Sequence of the second protein:
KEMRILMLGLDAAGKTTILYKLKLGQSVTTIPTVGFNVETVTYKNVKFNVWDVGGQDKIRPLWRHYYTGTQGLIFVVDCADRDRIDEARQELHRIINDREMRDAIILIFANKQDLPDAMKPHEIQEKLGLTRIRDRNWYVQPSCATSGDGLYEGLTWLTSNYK

Residue-level contacts at the interface:
Residue N94 in the first protein interacts with residue G46 in the second protein (closest heavy-atom distance 3.8 Å).
Residue L165 in the first protein contacts residue I70 in the second protein (closest heavy-atom distance 4.1 Å).
Residue Y31 in the first protein is in contact with residue T41 in the second protein (closest heavy-atom distance 3.5 Å).
Residue S123 in the first protein is in contact with residue V49 in the second protein (closest heavy-atom distance 4.0 Å).
Residue I40 in the first protein is in contact with residue Q67 in the second protein (closest heavy-atom distance 3.6 Å).
Residue L165 in the first protein is in contact with residue K69 in the second protein (closest heavy-atom distance 3.9 Å).
Residue F32 in the first protein interacts with residue T41 in the second protein (closest heavy-atom distance 3.9 Å).
Residue Y151 in the first protein contacts residue F47 in the second protein (closest heavy-atom distance 3.8 Å).
Residue M38 in the first protein is in contact with residue V45 in the second protein (closest heavy-atom distance 3.6 Å).
Residue D161 in the first protein contacts residue L73 in the second protein (closest heavy-atom distance 3.9 Å).
Residue Y150 in the first protein interacts with residue E50 in the second protein (closest heavy-atom distance 4.2 Å).
Residue F32 in the first protein contacts residue I42 in the second protein (closest heavy-atom distance 3.8 Å).
Residue P93 in the first protein contacts residue Y77 in the second protein (closest heavy-atom distance 3.7 Å).
Residue P93 in the first protein interacts with residue L73 in the second protein (closest heavy-atom distance 3.8 Å).
Residue L154 in the first protein is in contact with residue W62 in the second protein (closest heavy-atom distance 3.7 Å).
Residue Y150 in the first protein interacts with residue V49 in the second protein (closest heavy-atom distance 3.8 Å).
Residue M38 in the first protein is in contact with residue I42 in the second protein (closest heavy-atom distance 3.9 Å).
Residue G27 in the first protein interacts with residue I42 in the second protein (closest heavy-atom distance 4.7 Å).
Residue Y150 in the first protein contacts residue W62 in the second protein (closest heavy-atom distance 3.4 Å).
Residue F96 in the first protein is in contact with residue L73 in the second protein (closest heavy-atom distance 3.7 Å).
Residue P121 in the first protein interacts with residue F47 in the second protein (closest heavy-atom distance 3.6 Å).
Residue Y31 in the first protein interacts with residue I42 in the second protein (closest heavy-atom distance 3.6 Å).
Residue Q124 in the first protein interacts with residue F47 in the second protein (closest heavy-atom distance 3.5 Å).
Residue L154 in the first protein is in contact with residue H76 in the second protein (closest heavy-atom distance 3.5 Å).
Residue L117 in the first protein contacts residue I70 in the second protein (closest heavy-atom distance 4.0 Å).
Residue P158 in the first protein interacts with residue H76 in the second protein (closest heavy-atom distance 3.3 Å).
Residue L117 in the first protein interacts with residue V45 in the second protein (closest heavy-atom distance 3.3 Å).
Residue N94 in the first protein contacts residue Y77 in the second protein (closest heavy-atom distance 3.7 Å).
Residue N153 in the first protein contacts residue T79 in the second protein (closest heavy-atom distance 3.6 Å).
Residue Q28 in the first protein contacts residue I42 in the second protein (closest heavy-atom distance 3.9 Å).
Residue P93 in the first protein contacts residue H76 in the second protein (closest heavy-atom distance 3.6 Å).
Residue Y151 in the first protein interacts with residue V49 in the second protein (closest heavy-atom distance 3.6 Å).
Residue Y150 in the first protein interacts with residue N60 in the second protein (closest heavy-atom distance 3.4 Å).
Residue Y150 in the first protein is in contact with residue R15 in the second protein (closest heavy-atom distance 3.0 Å).
Residue G118 in the first protein interacts with residue G46 in the second protein (closest heavy-atom distance 4.3 Å).
Residue L117 in the first protein interacts with residue G46 in the second protein (closest heavy-atom distance 3.3 Å).
Residue R149 in the first protein contacts residue E13 in the second protein (closest heavy-atom distance 2.8 Å).
Residue D161 in the first protein is in contact with residue R75 in the second protein (closest heavy-atom distance 3.6 Å).
Residue A157 in the first protein contacts residue L73 in the second protein (closest heavy-atom distance 3.7 Å).
Residue Y150 in the first protein interacts with residue T51 in the second protein (closest heavy-atom distance 2.7 Å).
Residue G118 in the first protein interacts with residue V45 in the second protein (closest heavy-atom distance 3.4 Å).
Residue G59 in the first protein interacts with residue V45 in the second protein (closest heavy-atom distance 4.5 Å).
Residue A92 in the first protein is in contact with residue F47 in the second protein (closest heavy-atom distance 3.9 Å).
Residue L154 in the first protein contacts residue R15 in the second protein (closest heavy-atom distance 4.1 Å).
Residue I40 in the first protein is in contact with residue I70 in the second protein (closest heavy-atom distance 4.8 Å).
Residue G164 in the first protein interacts with residue K69 in the second protein (closest heavy-atom distance 4.1 Å).
Residue N153 in the first protein interacts with residue R15 in the second protein (closest heavy-atom distance 3.3 Å).
Residue F32 in the first protein contacts residue T40 in the second protein (closest heavy-atom distance 3.7 Å).
Residue I40 in the first protein contacts residue V45 in the second protein (closest heavy-atom distance 3.9 Å).
Residue L154 in the first protein contacts residue Y77 in the second protein (closest heavy-atom distance 4.4 Å).
Residue P158 in the first protein contacts residue R75 in the second protein (closest heavy-atom distance 4.8 Å).
Residue L165 in the first protein interacts with residue L73 in the second protein (closest heavy-atom distance 4.6 Å).
Residue Y31 in the first protein is in contact with residue P43 in the second protein (closest heavy-atom distance 3.9 Å).
Residue N94 in the first protein contacts residue F47 in the second protein (closest heavy-atom distance 3.5 Å).
Residue R149 in the first protein contacts residue R15 in the second protein (closest heavy-atom distance 3.3 Å).
Residue Y151 in the first protein contacts residue W62 in the second protein (closest heavy-atom distance 3.9 Å).
Residue D161 in the first protein interacts with residue H76 in the second protein (closest heavy-atom distance 2.7 Å).
Residue M38 in the first protein interacts with residue P43 in the second protein (closest heavy-atom distance 4.8 Å).
Residue D161 in the first protein contacts residue P72 in the second protein (closest heavy-atom distance 3.8 Å).
Residue Q37 in the first protein interacts with residue P43 in the second protein (closest heavy-atom distance 4.1 Å).

Sequence of the first protein:
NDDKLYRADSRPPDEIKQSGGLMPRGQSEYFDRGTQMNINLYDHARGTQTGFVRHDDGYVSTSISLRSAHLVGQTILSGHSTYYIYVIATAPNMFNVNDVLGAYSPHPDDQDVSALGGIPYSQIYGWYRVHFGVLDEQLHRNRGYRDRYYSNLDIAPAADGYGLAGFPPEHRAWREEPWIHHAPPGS

This data describes a binding interaction between two proteins.